The following describes two proteins that form a bound complex.

Sequence of protein 2:
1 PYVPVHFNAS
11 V

Sequence of protein 1:
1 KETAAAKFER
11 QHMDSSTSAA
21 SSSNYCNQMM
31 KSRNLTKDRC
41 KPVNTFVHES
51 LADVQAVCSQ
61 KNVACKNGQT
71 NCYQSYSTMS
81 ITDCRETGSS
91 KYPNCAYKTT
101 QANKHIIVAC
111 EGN

Contacts between the two chains:
Residue K66 in protein 1 contacts residue N8 in protein 2 (closest heavy-atom distance 3.2 Å).
Residue V108 in protein 1 is in contact with residue P4 in protein 2 (closest heavy-atom distance 4.2 Å).
Residue F8 in protein 1 is in contact with residue F7 in protein 2 (closest heavy-atom distance 3.7 Å).
Residue H105 in protein 1 is in contact with residue S10 in protein 2 (closest heavy-atom distance 3.2 Å).
Residue A109 in protein 1 interacts with residue P4 in protein 2 (closest heavy-atom distance 3.7 Å).
Residue I81 in protein 1 interacts with residue S10 in protein 2 (closest heavy-atom distance 3.3 Å).
Residue E111 in protein 1 is in contact with residue V5 in protein 2 (closest heavy-atom distance 3.5 Å).
Residue A5 in protein 1 is in contact with residue P4 in protein 2 (closest heavy-atom distance 4.2 Å).
Residue G112 in protein 1 interacts with residue Y2 in protein 2 (closest heavy-atom distance 3.5 Å).
Residue Q55 in protein 1 is in contact with residue V3 in protein 2 (closest heavy-atom distance 4.5 Å).
Residue I106 in protein 1 is in contact with residue A9 in protein 2 (closest heavy-atom distance 3.5 Å).
Residue A109 in protein 1 interacts with residue H6 in protein 2 (closest heavy-atom distance 2.8 Å).
Residue C72 in protein 1 interacts with residue N8 in protein 2 (closest heavy-atom distance 3.8 Å).
Residue C110 in protein 1 interacts with residue V5 in protein 2 (closest heavy-atom distance 4.5 Å).
Residue I106 in protein 1 interacts with residue F7 in protein 2 (closest heavy-atom distance 3.7 Å).
Residue K104 in protein 1 contacts residue S10 in protein 2 (closest heavy-atom distance 2.8 Å).
Residue V108 in protein 1 contacts residue N8 in protein 2 (closest heavy-atom distance 4.3 Å).
Residue A109 in protein 1 interacts with residue V5 in protein 2 (closest heavy-atom distance 2.9 Å).
Residue H105 in protein 1 contacts residue A9 in protein 2 (closest heavy-atom distance 4.0 Å).
Residue C58 in protein 1 contacts residue V3 in protein 2 (closest heavy-atom distance 3.6 Å).
Residue Q74 in protein 1 interacts with residue V11 in protein 2 (closest heavy-atom distance 2.8 Å).
Residue I107 in protein 1 contacts residue H6 in protein 2 (closest heavy-atom distance 4.5 Å).
Residue I107 in protein 1 is in contact with residue A9 in protein 2 (closest heavy-atom distance 2.8 Å).
Residue Y73 in protein 1 contacts residue Y2 in protein 2 (closest heavy-atom distance 2.9 Å).
Residue A5 in protein 1 is in contact with residue V3 in protein 2 (closest heavy-atom distance 3.7 Å).
Residue C58 in protein 1 interacts with residue P4 in protein 2 (closest heavy-atom distance 3.7 Å).
Residue I106 in protein 1 contacts residue V11 in protein 2 (closest heavy-atom distance 4.6 Å).
Residue C110 in protein 1 contacts residue V3 in protein 2 (closest heavy-atom distance 3.3 Å).
Residue T45 in protein 1 interacts with residue F7 in protein 2 (closest heavy-atom distance 3.6 Å).
Residue N113 in protein 1 interacts with residue V3 in protein 2 (closest heavy-atom distance 3.5 Å).
Residue Q55 in protein 1 interacts with residue P4 in protein 2 (closest heavy-atom distance 3.7 Å).
Residue N113 in protein 1 is in contact with residue P1 in protein 2 (closest heavy-atom distance 4.1 Å).
Residue I107 in protein 1 is in contact with residue N8 in protein 2 (closest heavy-atom distance 3.0 Å).
Residue N71 in protein 1 interacts with residue Y2 in protein 2 (closest heavy-atom distance 3.5 Å).
Residue I106 in protein 1 interacts with residue S10 in protein 2 (closest heavy-atom distance 4.5 Å).
Residue H12 in protein 1 interacts with residue F7 in protein 2 (closest heavy-atom distance 3.7 Å).
Residue G112 in protein 1 is in contact with residue P1 in protein 2 (closest heavy-atom distance 3.7 Å).
Residue F8 in protein 1 interacts with residue H6 in protein 2 (closest heavy-atom distance 3.4 Å).
Residue I107 in protein 1 interacts with residue F7 in protein 2 (closest heavy-atom distance 3.9 Å).
Residue A109 in protein 1 interacts with residue V3 in protein 2 (closest heavy-atom distance 4.2 Å).
Residue V108 in protein 1 is in contact with residue F7 in protein 2 (closest heavy-atom distance 4.2 Å).
Residue E111 in protein 1 contacts residue Y2 in protein 2 (closest heavy-atom distance 3.2 Å).
Residue C110 in protein 1 contacts residue P4 in protein 2 (closest heavy-atom distance 4.3 Å).
Residue Q55 in protein 1 contacts residue Y2 in protein 2 (closest heavy-atom distance 4.5 Å).
Residue A4 in protein 1 contacts residue V5 in protein 2 (closest heavy-atom distance 3.1 Å).
Residue V108 in protein 1 contacts residue H6 in protein 2 (closest heavy-atom distance 3.1 Å).
Residue I107 in protein 1 contacts residue V11 in protein 2 (closest heavy-atom distance 3.8 Å).
Residue V47 in protein 1 interacts with residue F7 in protein 2 (closest heavy-atom distance 3.7 Å).
Residue K104 in protein 1 contacts residue V11 in protein 2 (closest heavy-atom distance 3.5 Å).
Residue V54 in protein 1 contacts residue P4 in protein 2 (closest heavy-atom distance 3.7 Å).
Residue F8 in protein 1 contacts residue V5 in protein 2 (closest heavy-atom distance 3.5 Å).
Residue C58 in protein 1 is in contact with residue Y2 in protein 2 (closest heavy-atom distance 3.7 Å).
Residue F8 in protein 1 contacts residue P4 in protein 2 (closest heavy-atom distance 3.4 Å).
Residue K66 in protein 1 is in contact with residue A9 in protein 2 (closest heavy-atom distance 3.9 Å).
Residue A5 in protein 1 contacts residue V5 in protein 2 (closest heavy-atom distance 4.1 Å).
Residue E111 in protein 1 contacts residue P1 in protein 2 (closest heavy-atom distance 4.6 Å).
Residue C65 in protein 1 contacts residue N8 in protein 2 (closest heavy-atom distance 3.6 Å).
Residue E111 in protein 1 interacts with residue V3 in protein 2 (closest heavy-atom distance 2.9 Å).
Residue C110 in protein 1 is in contact with residue Y2 in protein 2 (closest heavy-atom distance 3.4 Å).
Residue H105 in protein 1 is in contact with residue V11 in protein 2 (closest heavy-atom distance 2.3 Å).